Residue-level contacts at the interface:
Residue V22 in protein 1 interacts with residue A10 in protein 2 (closest heavy-atom distance 3.9 Å).
Residue T20 in protein 1 interacts with residue A14 in protein 2 (closest heavy-atom distance 4.7 Å).
Residue T20 in protein 1 contacts residue A13 in protein 2 (closest heavy-atom distance 4.1 Å).
Residue V22 in protein 1 contacts residue A6 in protein 2 (closest heavy-atom distance 4.6 Å).
Residue R71 in protein 1 is in contact with residue A6 in protein 2 (closest heavy-atom distance 4.7 Å).
Residue R71 in protein 1 is in contact with residue A10 in protein 2 (closest heavy-atom distance 4.4 Å).
Residue T18 in protein 1 interacts with residue A17 in protein 2 (closest heavy-atom distance 4.9 Å).
Residue F13 in protein 1 interacts with residue A13 in protein 2 (closest heavy-atom distance 4.8 Å).
Residue V22 in protein 1 interacts with residue A9 in protein 2 (closest heavy-atom distance 4.3 Å).

This data describes a binding interaction between two proteins.

Sequence of protein 1:
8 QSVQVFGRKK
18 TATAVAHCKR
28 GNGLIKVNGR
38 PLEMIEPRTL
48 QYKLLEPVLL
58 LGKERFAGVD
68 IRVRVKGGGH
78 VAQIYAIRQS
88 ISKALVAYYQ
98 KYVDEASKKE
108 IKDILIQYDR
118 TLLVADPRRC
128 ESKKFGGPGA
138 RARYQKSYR

Sequence of protein 2:
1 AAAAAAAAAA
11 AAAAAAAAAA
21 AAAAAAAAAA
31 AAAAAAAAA